These two protein chains interact to form a complex.

Sequence of the second protein:
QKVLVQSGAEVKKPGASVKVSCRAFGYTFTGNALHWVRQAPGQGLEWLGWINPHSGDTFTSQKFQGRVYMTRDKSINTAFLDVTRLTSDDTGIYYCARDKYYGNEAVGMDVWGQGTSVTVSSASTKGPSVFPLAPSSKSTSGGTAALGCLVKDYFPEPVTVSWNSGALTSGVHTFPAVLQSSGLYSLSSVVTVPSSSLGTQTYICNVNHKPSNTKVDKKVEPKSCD

Sequence of the first protein:
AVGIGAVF

Contacts between the two chains:
Residue Y101 in the second protein is in contact with residue I4 in the first protein (closest heavy-atom distance 3.0 Å).
Residue N104 in the second protein contacts residue I4 in the first protein (closest heavy-atom distance 4.1 Å).
Residue N32 in the second protein is in contact with residue V7 in the first protein (closest heavy-atom distance 4.4 Å).
Residue D57 in the second protein is in contact with residue I4 in the first protein (closest heavy-atom distance 3.8 Å).
Residue N104 in the second protein interacts with residue V7 in the first protein (closest heavy-atom distance 3.5 Å).
Residue W50 in the second protein is in contact with residue V2 in the first protein (closest heavy-atom distance 3.6 Å).
Residue F59 in the second protein is in contact with residue I4 in the first protein (closest heavy-atom distance 3.9 Å).
Residue E105 in the second protein interacts with residue A1 in the first protein (closest heavy-atom distance 3.0 Å).
Residue A106 in the second protein interacts with residue A1 in the first protein (closest heavy-atom distance 3.5 Å).
Residue Y101 in the second protein contacts residue G3 in the first protein (closest heavy-atom distance 4.1 Å).
Residue H54 in the second protein contacts residue V7 in the first protein (closest heavy-atom distance 4.0 Å).
Residue A106 in the second protein contacts residue V2 in the first protein (closest heavy-atom distance 2.8 Å).
Residue H54 in the second protein interacts with residue A6 in the first protein (closest heavy-atom distance 3.7 Å).
Residue N104 in the second protein is in contact with residue G5 in the first protein (closest heavy-atom distance 3.7 Å).
Residue Y101 in the second protein is in contact with residue V7 in the first protein (closest heavy-atom distance 3.8 Å).
Residue N52 in the second protein contacts residue V7 in the first protein (closest heavy-atom distance 3.7 Å).
Residue N104 in the second protein interacts with residue G3 in the first protein (closest heavy-atom distance 3.5 Å).
Residue E105 in the second protein interacts with residue G3 in the first protein (closest heavy-atom distance 4.1 Å).
Residue T58 in the second protein is in contact with residue I4 in the first protein (closest heavy-atom distance 3.6 Å).
Residue A33 in the second protein interacts with residue I4 in the first protein (closest heavy-atom distance 3.8 Å).
Residue T30 in the second protein is in contact with residue V7 in the first protein (closest heavy-atom distance 3.3 Å).
Residue N52 in the second protein interacts with residue I4 in the first protein (closest heavy-atom distance 2.9 Å).
Residue N52 in the second protein contacts residue A6 in the first protein (closest heavy-atom distance 3.0 Å).
Residue Y101 in the second protein is in contact with residue G5 in the first protein (closest heavy-atom distance 2.7 Å).
Residue S55 in the second protein contacts residue I4 in the first protein (closest heavy-atom distance 4.5 Å).
Residue I51 in the second protein contacts residue I4 in the first protein (closest heavy-atom distance 4.4 Å).
Residue Y101 in the second protein interacts with residue A6 in the first protein (closest heavy-atom distance 4.8 Å).
Residue N104 in the second protein contacts residue V2 in the first protein (closest heavy-atom distance 4.6 Å).
Residue W50 in the second protein contacts residue I4 in the first protein (closest heavy-atom distance 3.7 Å).
Residue N104 in the second protein interacts with residue A6 in the first protein (closest heavy-atom distance 3.6 Å).
Residue G31 in the second protein interacts with residue V7 in the first protein (closest heavy-atom distance 3.5 Å).
Residue A33 in the second protein contacts residue V7 in the first protein (closest heavy-atom distance 5.0 Å).
Residue A106 in the second protein interacts with residue G3 in the first protein (closest heavy-atom distance 4.8 Å).
Residue N52 in the second protein contacts residue G5 in the first protein (closest heavy-atom distance 3.2 Å).
Residue H54 in the second protein contacts residue F8 in the first protein (closest heavy-atom distance 3.5 Å).
Residue W50 in the second protein is in contact with residue G3 in the first protein (closest heavy-atom distance 3.6 Å).
Residue E105 in the second protein contacts residue V2 in the first protein (closest heavy-atom distance 3.3 Å).